This data describes a binding interaction between two proteins.

Sequence of the second protein:
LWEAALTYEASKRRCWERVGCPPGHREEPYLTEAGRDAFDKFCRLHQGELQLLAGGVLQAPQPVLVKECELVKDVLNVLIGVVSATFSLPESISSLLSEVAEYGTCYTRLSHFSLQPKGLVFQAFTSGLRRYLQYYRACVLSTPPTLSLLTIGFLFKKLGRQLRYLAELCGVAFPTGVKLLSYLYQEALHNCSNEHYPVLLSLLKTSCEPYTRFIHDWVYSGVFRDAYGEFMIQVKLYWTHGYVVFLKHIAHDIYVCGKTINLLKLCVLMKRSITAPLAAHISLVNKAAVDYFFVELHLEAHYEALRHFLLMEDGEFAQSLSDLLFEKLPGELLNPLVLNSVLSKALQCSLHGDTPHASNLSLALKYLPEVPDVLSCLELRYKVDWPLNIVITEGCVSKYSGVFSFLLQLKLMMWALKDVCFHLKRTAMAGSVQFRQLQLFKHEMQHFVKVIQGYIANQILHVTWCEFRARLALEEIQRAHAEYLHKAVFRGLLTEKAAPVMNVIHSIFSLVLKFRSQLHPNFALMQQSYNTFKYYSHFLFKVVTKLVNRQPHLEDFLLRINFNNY

Contacts between the two chains:
Residue E284 in the second protein is in contact with residue R49 in the first protein (closest heavy-atom distance 4.1 Å).
Residue E284 in the second protein contacts residue E42 in the first protein (closest heavy-atom distance 3.4 Å).
Residue E284 in the second protein interacts with residue M25 in the first protein (closest heavy-atom distance 4.6 Å).
Residue W283 in the second protein interacts with residue R49 in the first protein (closest heavy-atom distance 3.1 Å).
Residue Y289 in the second protein interacts with residue L18 in the first protein (closest heavy-atom distance 3.9 Å).
Residue L287 in the second protein interacts with residue V21 in the first protein (closest heavy-atom distance 4.8 Å).
Residue L282 in the second protein interacts with residue R49 in the first protein (closest heavy-atom distance 3.3 Å).
Residue L287 in the second protein contacts residue R22 in the first protein (closest heavy-atom distance 3.6 Å).
Residue L287 in the second protein is in contact with residue L18 in the first protein (closest heavy-atom distance 3.2 Å).
Residue A286 in the second protein is in contact with residue L18 in the first protein (closest heavy-atom distance 3.2 Å).
Residue Y289 in the second protein interacts with residue N19 in the first protein (closest heavy-atom distance 3.0 Å).
Residue W283 in the second protein is in contact with residue V48 in the first protein (closest heavy-atom distance 5.0 Å).
Residue W283 in the second protein interacts with residue L18 in the first protein (closest heavy-atom distance 4.1 Å).
Residue W283 in the second protein interacts with residue V21 in the first protein (closest heavy-atom distance 4.9 Å).
Residue Y289 in the second protein interacts with residue A16 in the first protein (closest heavy-atom distance 4.8 Å).
Residue W283 in the second protein is in contact with residue S45 in the first protein (closest heavy-atom distance 4.7 Å).
Residue A291 in the second protein contacts residue N19 in the first protein (closest heavy-atom distance 4.2 Å).
Residue L287 in the second protein contacts residue N19 in the first protein (closest heavy-atom distance 5.0 Å).
Residue E284 in the second protein contacts residue S45 in the first protein (closest heavy-atom distance 3.6 Å).
Residue Y289 in the second protein contacts residue A15 in the first protein (closest heavy-atom distance 3.6 Å).
Residue E284 in the second protein is in contact with residue M41 in the first protein (closest heavy-atom distance 3.3 Å).

Sequence of the first protein:
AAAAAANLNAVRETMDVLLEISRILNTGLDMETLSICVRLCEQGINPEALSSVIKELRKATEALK